Interface contacts:
Residue N203 in protein 2 contacts residue D52 in protein 1 (closest heavy-atom distance 3.1 Å).
Residue S59 in protein 2 contacts residue R62 in protein 1 (closest heavy-atom distance 3.3 Å).
Residue A56 in protein 2 is in contact with residue R62 in protein 1 (closest heavy-atom distance 3.4 Å).
Residue D159 in protein 2 is in contact with residue S44 in protein 1 (closest heavy-atom distance 4.0 Å).
Residue N240 in protein 2 interacts with residue C50 in protein 1 (closest heavy-atom distance 2.5 Å).
Residue F251 in protein 2 contacts residue R42 in protein 1 (closest heavy-atom distance 3.4 Å).
Residue E25 in protein 2 interacts with residue I63 in protein 1 (closest heavy-atom distance 2.9 Å).
Residue R236 in protein 2 contacts residue P54 in protein 1 (closest heavy-atom distance 2.8 Å).
Residue Q60 in protein 2 contacts residue D59 in protein 1 (closest heavy-atom distance 3.6 Å).
Residue Y279 in protein 2 interacts with residue Y46 in protein 1 (closest heavy-atom distance 4.2 Å).
Residue I246 in protein 2 is in contact with residue R42 in protein 1 (closest heavy-atom distance 3.8 Å).
Residue C33 in protein 2 is in contact with residue W60 in protein 1 (closest heavy-atom distance 3.9 Å).
Residue N243 in protein 2 contacts residue C50 in protein 1 (closest heavy-atom distance 3.5 Å).
Residue G199 in protein 2 interacts with residue E53 in protein 1 (closest heavy-atom distance 4.0 Å).
Residue E25 in protein 2 is in contact with residue R62 in protein 1 (closest heavy-atom distance 3.1 Å).
Residue L22 in protein 2 interacts with residue I63 in protein 1 (closest heavy-atom distance 4.0 Å).
Residue F66 in protein 2 interacts with residue E55 in protein 1 (closest heavy-atom distance 3.4 Å).
Residue R196 in protein 2 is in contact with residue E53 in protein 1 (closest heavy-atom distance 3.9 Å).
Residue R236 in protein 2 contacts residue E53 in protein 1 (closest heavy-atom distance 2.9 Å).
Residue E25 in protein 2 is in contact with residue A64 in protein 1 (closest heavy-atom distance 3.2 Å).
Residue E25 in protein 2 contacts residue N61 in protein 1 (closest heavy-atom distance 3.2 Å).
Residue N203 in protein 2 is in contact with residue C50 in protein 1 (closest heavy-atom distance 4.3 Å).
Residue F40 in protein 2 is in contact with residue I63 in protein 1 (closest heavy-atom distance 3.8 Å).
Residue D159 in protein 2 is in contact with residue N43 in protein 1 (closest heavy-atom distance 3.9 Å).
Residue L22 in protein 2 contacts residue A64 in protein 1 (closest heavy-atom distance 4.1 Å).
Residue N103 in protein 2 is in contact with residue E55 in protein 1 (closest heavy-atom distance 4.0 Å).
Residue N200 in protein 2 contacts residue D52 in protein 1 (closest heavy-atom distance 3.4 Å).
Residue R221 in protein 2 contacts residue E53 in protein 1 (closest heavy-atom distance 3.2 Å).
Residue L248 in protein 2 interacts with residue P40 in protein 1 (closest heavy-atom distance 4.2 Å).
Residue A56 in protein 2 contacts residue I63 in protein 1 (closest heavy-atom distance 3.8 Å).
Residue K29 in protein 2 is in contact with residue W60 in protein 1 (closest heavy-atom distance 4.2 Å).
Residue E25 in protein 2 is in contact with residue W60 in protein 1 (closest heavy-atom distance 3.3 Å).
Residue Y206 in protein 2 is in contact with residue C50 in protein 1 (closest heavy-atom distance 4.0 Å).
Residue N203 in protein 2 interacts with residue Q51 in protein 1 (closest heavy-atom distance 3.7 Å).
Residue G249 in protein 2 interacts with residue G41 in protein 1 (closest heavy-atom distance 3.7 Å).
Residue N283 in protein 2 contacts residue Y46 in protein 1 (closest heavy-atom distance 3.6 Å).
Residue Y139 in protein 2 contacts residue E53 in protein 1 (closest heavy-atom distance 4.0 Å).
Residue H146 in protein 2 contacts residue D52 in protein 1 (closest heavy-atom distance 3.3 Å).
Residue N63 in protein 2 is in contact with residue D59 in protein 1 (closest heavy-atom distance 2.9 Å).
Residue T53 in protein 2 is in contact with residue L66 in protein 1 (closest heavy-atom distance 3.5 Å).
Residue N240 in protein 2 interacts with residue Q51 in protein 1 (closest heavy-atom distance 3.7 Å).
Residue F247 in protein 2 is in contact with residue M47 in protein 1 (closest heavy-atom distance 3.3 Å).
Residue R236 in protein 2 interacts with residue D52 in protein 1 (closest heavy-atom distance 2.8 Å).
Residue N200 in protein 2 contacts residue E53 in protein 1 (closest heavy-atom distance 3.5 Å).
Residue Q60 in protein 2 contacts residue W60 in protein 1 (closest heavy-atom distance 4.0 Å).
Residue Q60 in protein 2 is in contact with residue I63 in protein 1 (closest heavy-atom distance 3.3 Å).
Residue N243 in protein 2 is in contact with residue T49 in protein 1 (closest heavy-atom distance 2.8 Å).
Residue I246 in protein 2 interacts with residue M47 in protein 1 (closest heavy-atom distance 3.7 Å).
Residue L18 in protein 2 contacts residue L66 in protein 1 (closest heavy-atom distance 3.7 Å).
Residue Q60 in protein 2 interacts with residue R62 in protein 1 (closest heavy-atom distance 3.2 Å).
Residue K106 in protein 2 contacts residue E55 in protein 1 (closest heavy-atom distance 4.2 Å).
Residue Q60 in protein 2 contacts residue N61 in protein 1 (closest heavy-atom distance 4.2 Å).
Residue R235 in protein 2 interacts with residue Q51 in protein 1 (closest heavy-atom distance 2.6 Å).
Residue I57 in protein 2 contacts residue I63 in protein 1 (closest heavy-atom distance 4.1 Å).
Residue N63 in protein 2 is in contact with residue L57 in protein 1 (closest heavy-atom distance 4.2 Å).
Residue K150 in protein 2 is in contact with residue D52 in protein 1 (closest heavy-atom distance 2.6 Å).
Residue S55 in protein 2 is in contact with residue R62 in protein 1 (closest heavy-atom distance 3.8 Å).
Residue L248 in protein 2 interacts with residue G41 in protein 1 (closest heavy-atom distance 3.8 Å).
Residue S239 in protein 2 interacts with residue Q51 in protein 1 (closest heavy-atom distance 4.0 Å).
Residue C28 in protein 2 is in contact with residue W60 in protein 1 (closest heavy-atom distance 3.4 Å).

Sequence of protein 2:
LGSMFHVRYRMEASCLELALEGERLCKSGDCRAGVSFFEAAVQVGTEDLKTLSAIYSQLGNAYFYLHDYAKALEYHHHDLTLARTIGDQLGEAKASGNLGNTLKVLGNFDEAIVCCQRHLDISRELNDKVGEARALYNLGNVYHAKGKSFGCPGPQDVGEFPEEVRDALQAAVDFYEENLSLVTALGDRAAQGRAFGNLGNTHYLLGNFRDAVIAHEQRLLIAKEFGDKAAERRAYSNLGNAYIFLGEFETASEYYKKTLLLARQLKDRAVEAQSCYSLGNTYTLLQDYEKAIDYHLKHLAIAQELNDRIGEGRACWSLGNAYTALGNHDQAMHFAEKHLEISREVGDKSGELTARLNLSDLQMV

Sequence of protein 1:
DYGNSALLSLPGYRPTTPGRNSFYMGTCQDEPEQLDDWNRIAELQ

This data describes a binding interaction between two proteins.